Sequence of chain B:
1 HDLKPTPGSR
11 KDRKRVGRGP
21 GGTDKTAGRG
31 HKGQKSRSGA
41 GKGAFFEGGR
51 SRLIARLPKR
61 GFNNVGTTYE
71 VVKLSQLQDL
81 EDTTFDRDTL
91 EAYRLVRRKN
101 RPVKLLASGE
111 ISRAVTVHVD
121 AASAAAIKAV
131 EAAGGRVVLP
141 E

Sequence of chain A:
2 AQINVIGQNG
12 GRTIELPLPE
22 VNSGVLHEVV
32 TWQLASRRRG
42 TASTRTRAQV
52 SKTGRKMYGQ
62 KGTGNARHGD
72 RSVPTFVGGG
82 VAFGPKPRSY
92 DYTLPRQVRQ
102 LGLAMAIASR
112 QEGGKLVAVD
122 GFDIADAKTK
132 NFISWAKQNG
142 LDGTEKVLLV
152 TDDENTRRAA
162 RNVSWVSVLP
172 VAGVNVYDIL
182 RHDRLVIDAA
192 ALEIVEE

This data describes a binding interaction between two proteins.

Residue-level contacts at the interface:
Residue L181 in chain A interacts with residue R10 in chain B (closest heavy-atom distance 4.6 Å).
Residue F84 in chain A is in contact with residue K25 in chain B (closest heavy-atom distance 4.2 Å).
Residue H28 in chain A contacts residue R15 in chain B (closest heavy-atom distance 3.8 Å).